Residue-level contacts at the interface:
Residue L201 in chain B is in contact with residue N396 in chain A (closest heavy-atom distance 3.5 Å).
Residue H186 in chain B contacts residue R372 in chain A (closest heavy-atom distance 3.3 Å).
Residue F187 in chain B interacts with residue Y386 in chain A (closest heavy-atom distance 3.4 Å).
Residue D192 in chain B contacts residue I390 in chain A (closest heavy-atom distance 3.3 Å).
Residue F187 in chain B contacts residue E387 in chain A (closest heavy-atom distance 2.8 Å).
Residue Q188 in chain B contacts residue E387 in chain A (closest heavy-atom distance 3.3 Å).
Residue V190 in chain B is in contact with residue L369 in chain A (closest heavy-atom distance 2.6 Å).
Residue T184 in chain B interacts with residue D381 in chain A (closest heavy-atom distance 3.3 Å).
Residue T229 in chain B interacts with residue T388 in chain A (closest heavy-atom distance 3.5 Å).
Residue T128 in chain B contacts residue T354 in chain A (closest heavy-atom distance 3.5 Å).
Residue L228 in chain B is in contact with residue I390 in chain A (closest heavy-atom distance 2.9 Å).
Residue P194 in chain B interacts with residue S365 in chain A (closest heavy-atom distance 3.4 Å).
Residue P225 in chain B is in contact with residue D394 in chain A (closest heavy-atom distance 3.5 Å).
Residue N233 in chain B interacts with residue V385 in chain A (closest heavy-atom distance 3.5 Å).
Residue K231 in chain B contacts residue T388 in chain A (closest heavy-atom distance 3.4 Å).
Residue F72 in chain B is in contact with residue Q347 in chain A (closest heavy-atom distance 3.5 Å).
Residue D192 in chain B contacts residue N432 in chain A (closest heavy-atom distance 3.5 Å).
Residue Q188 in chain B is in contact with residue R372 in chain A (closest heavy-atom distance 3.1 Å).
Residue N227 in chain B contacts residue I390 in chain A (closest heavy-atom distance 3.2 Å).
Residue N145 in chain B contacts residue D351 in chain A (closest heavy-atom distance 3.3 Å).
Residue V189 in chain B contacts residue E387 in chain A (closest heavy-atom distance 3.2 Å).
Residue V234 in chain B contacts residue I384 in chain A (closest heavy-atom distance 3.4 Å).
Residue R144 in chain B interacts with residue Y353 in chain A (closest heavy-atom distance 3.2 Å).
Residue T184 in chain B interacts with residue K375 in chain A (closest heavy-atom distance 3.3 Å).
Residue V190 in chain B is in contact with residue G370 in chain A (closest heavy-atom distance 3.3 Å).
Residue G185 in chain B interacts with residue V385 in chain A (closest heavy-atom distance 3.1 Å).
Residue P225 in chain B is in contact with residue D392 in chain A (closest heavy-atom distance 3.5 Å).
Residue H186 in chain B is in contact with residue V385 in chain A (closest heavy-atom distance 3.6 Å).
Residue F224 in chain B is in contact with residue D394 in chain A (closest heavy-atom distance 3.1 Å).
Residue N233 in chain B interacts with residue Y386 in chain A (closest heavy-atom distance 2.9 Å).
Residue H186 in chain B is in contact with residue N376 in chain A (closest heavy-atom distance 3.2 Å).
Residue Y235 in chain B is in contact with residue S383 in chain A (closest heavy-atom distance 2.8 Å).
Residue F183 in chain B is in contact with residue I384 in chain A (closest heavy-atom distance 3.3 Å).
Residue D192 in chain B interacts with residue S365 in chain A (closest heavy-atom distance 3.2 Å).
Residue V189 in chain B is in contact with residue W371 in chain A (closest heavy-atom distance 3.6 Å).
Residue P194 in chain B contacts residue S362 in chain A (closest heavy-atom distance 3.3 Å).
Residue K313 in chain B interacts with residue T382 in chain A (closest heavy-atom distance 3.4 Å).
Residue G185 in chain B is in contact with residue S374 in chain A (closest heavy-atom distance 3.3 Å).
Residue F224 in chain B contacts residue L395 in chain A (closest heavy-atom distance 3.3 Å).
Residue V189 in chain B interacts with residue V389 in chain A (closest heavy-atom distance 3.1 Å).
Residue D236 in chain B is in contact with residue T382 in chain A (closest heavy-atom distance 2.9 Å).
Residue P194 in chain B interacts with residue Q364 in chain A (closest heavy-atom distance 3.5 Å).
Residue T128 in chain B is in contact with residue I356 in chain A (closest heavy-atom distance 3.4 Å).
Residue R71 in chain B interacts with residue Q347 in chain A (closest heavy-atom distance 3.1 Å).
Residue K231 in chain B interacts with residue E387 in chain A (closest heavy-atom distance 3.3 Å).
Residue L191 in chain B interacts with residue V389 in chain A (closest heavy-atom distance 3.2 Å).
Residue Q195 in chain B contacts residue S362 in chain A (closest heavy-atom distance 3.0 Å).
Residue L191 in chain B contacts residue L369 in chain A (closest heavy-atom distance 3.6 Å).
Residue K232 in chain B contacts residue E387 in chain A (closest heavy-atom distance 3.4 Å).
Residue L228 in chain B interacts with residue V389 in chain A (closest heavy-atom distance 3.3 Å).
Residue P194 in chain B interacts with residue T363 in chain A (closest heavy-atom distance 3.5 Å).
Residue F187 in chain B interacts with residue R373 in chain A (closest heavy-atom distance 3.3 Å).
Residue T184 in chain B contacts residue N376 in chain A (closest heavy-atom distance 3.4 Å).
Residue T193 in chain B interacts with residue H391 in chain A (closest heavy-atom distance 3.5 Å).
Residue F187 in chain B is in contact with residue V385 in chain A (closest heavy-atom distance 2.9 Å).
Residue F183 in chain B interacts with residue T382 in chain A (closest heavy-atom distance 3.4 Å).
Residue T193 in chain B interacts with residue D392 in chain A (closest heavy-atom distance 3.3 Å).
Residue V189 in chain B is in contact with residue Y386 in chain A (closest heavy-atom distance 3.5 Å).
Residue T184 in chain B interacts with residue S383 in chain A (closest heavy-atom distance 3.4 Å).
Residue Y235 in chain B interacts with residue I384 in chain A (closest heavy-atom distance 2.5 Å).

Sequence of chain B:
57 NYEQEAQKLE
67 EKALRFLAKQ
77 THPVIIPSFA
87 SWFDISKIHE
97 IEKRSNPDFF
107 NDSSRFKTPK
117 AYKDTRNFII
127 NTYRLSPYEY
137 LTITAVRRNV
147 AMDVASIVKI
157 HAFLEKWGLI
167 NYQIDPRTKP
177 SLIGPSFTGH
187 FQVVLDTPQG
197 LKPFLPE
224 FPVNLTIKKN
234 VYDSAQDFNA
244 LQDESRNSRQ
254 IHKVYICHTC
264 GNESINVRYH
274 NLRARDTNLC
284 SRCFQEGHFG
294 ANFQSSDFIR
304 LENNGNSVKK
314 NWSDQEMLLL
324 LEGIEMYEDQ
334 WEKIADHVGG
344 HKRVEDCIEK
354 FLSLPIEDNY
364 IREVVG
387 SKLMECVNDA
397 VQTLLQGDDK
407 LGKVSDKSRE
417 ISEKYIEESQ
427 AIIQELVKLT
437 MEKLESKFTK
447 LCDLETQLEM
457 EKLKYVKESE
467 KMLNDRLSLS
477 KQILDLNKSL

Sequence of chain A:
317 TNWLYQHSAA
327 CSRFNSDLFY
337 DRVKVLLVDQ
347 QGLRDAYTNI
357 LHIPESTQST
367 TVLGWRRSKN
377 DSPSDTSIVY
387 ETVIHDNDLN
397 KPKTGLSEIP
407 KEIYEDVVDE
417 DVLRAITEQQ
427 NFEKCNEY

These two protein chains interact to form a complex.